These two protein chains interact to form a complex.

Sequence of chain A:
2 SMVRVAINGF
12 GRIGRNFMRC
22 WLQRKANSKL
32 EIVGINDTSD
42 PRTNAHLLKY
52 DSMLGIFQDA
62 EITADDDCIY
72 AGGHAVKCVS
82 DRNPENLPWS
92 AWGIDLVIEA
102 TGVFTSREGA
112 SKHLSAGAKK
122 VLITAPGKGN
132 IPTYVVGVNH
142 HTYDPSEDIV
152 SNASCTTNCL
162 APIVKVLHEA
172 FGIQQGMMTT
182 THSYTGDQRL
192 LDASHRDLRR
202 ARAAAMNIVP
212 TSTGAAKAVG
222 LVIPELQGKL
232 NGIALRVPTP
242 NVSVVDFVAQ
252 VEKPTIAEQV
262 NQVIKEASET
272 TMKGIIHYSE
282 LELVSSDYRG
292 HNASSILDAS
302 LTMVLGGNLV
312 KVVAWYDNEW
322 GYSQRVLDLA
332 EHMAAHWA

Interface contacts:
Residue S40 in chain A interacts with residue F59 in chain B (closest heavy-atom distance 3.5 Å).
Residue T44 in chain A interacts with residue F59 in chain B (closest heavy-atom distance 4.4 Å).
Residue T39 in chain A is in contact with residue F59 in chain B (closest heavy-atom distance 3.0 Å).
Residue R83 in chain A is in contact with residue Y62 in chain B (closest heavy-atom distance 4.2 Å).
Residue N87 in chain A is in contact with residue N5 in chain B (closest heavy-atom distance 3.1 Å).
Residue S81 in chain A contacts residue S58 in chain B (closest heavy-atom distance 3.5 Å).
Residue S81 in chain A interacts with residue F59 in chain B (closest heavy-atom distance 4.8 Å).
Residue D41 in chain A interacts with residue T57 in chain B (closest heavy-atom distance 4.1 Å).
Residue T39 in chain A contacts residue Y62 in chain B (closest heavy-atom distance 4.1 Å).
Residue D41 in chain A is in contact with residue F59 in chain B (closest heavy-atom distance 3.5 Å).
Residue T39 in chain A is in contact with residue E71 in chain B (closest heavy-atom distance 4.3 Å).

Sequence of chain B:
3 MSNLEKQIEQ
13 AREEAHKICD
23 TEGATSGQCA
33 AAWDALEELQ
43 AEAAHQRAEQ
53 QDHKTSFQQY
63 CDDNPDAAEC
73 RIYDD